Contacts between the two chains:
Residue N605 in protein 2 interacts with residue L123 in protein 1 (closest heavy-atom distance 4.0 Å).
Residue K693 in protein 2 is in contact with residue M152 in protein 1 (closest heavy-atom distance 4.0 Å).
Residue M679 in protein 2 interacts with residue L145 in protein 1 (closest heavy-atom distance 3.7 Å).
Residue T779 in protein 2 interacts with residue Q200 in protein 1 (closest heavy-atom distance 4.2 Å).
Residue Q718 in protein 2 is in contact with residue I173 in protein 1 (closest heavy-atom distance 4.1 Å).
Residue P606 in protein 2 is in contact with residue L123 in protein 1 (closest heavy-atom distance 3.7 Å).
Residue Q690 in protein 2 contacts residue K148 in protein 1 (closest heavy-atom distance 3.9 Å).
Residue N785 in protein 2 is in contact with residue L197 in protein 1 (closest heavy-atom distance 4.2 Å).
Residue E711 in protein 2 is in contact with residue L167 in protein 1 (closest heavy-atom distance 3.5 Å).
Residue I782 in protein 2 interacts with residue L197 in protein 1 (closest heavy-atom distance 4.0 Å).
Residue H669 in protein 2 contacts residue K133 in protein 1 (closest heavy-atom distance 4.3 Å).
Residue L682 in protein 2 interacts with residue Q149 in protein 1 (closest heavy-atom distance 3.5 Å).
Residue T683 in protein 2 interacts with residue F137 in protein 1 (closest heavy-atom distance 4.2 Å).
Residue L686 in protein 2 is in contact with residue L145 in protein 1 (closest heavy-atom distance 3.6 Å).
Residue L686 in protein 2 contacts residue M152 in protein 1 (closest heavy-atom distance 3.9 Å).
Residue F707 in protein 2 interacts with residue T165 in protein 1 (closest heavy-atom distance 3.7 Å).
Residue F707 in protein 2 interacts with residue L164 in protein 1 (closest heavy-atom distance 4.2 Å).
Residue V607 in protein 2 interacts with residue L123 in protein 1 (closest heavy-atom distance 4.0 Å).
Residue M679 in protein 2 contacts residue F137 in protein 1 (closest heavy-atom distance 3.7 Å).
Residue L686 in protein 2 is in contact with residue Q149 in protein 1 (closest heavy-atom distance 4.4 Å).
Residue T779 in protein 2 contacts residue P201 in protein 1 (closest heavy-atom distance 2.6 Å).
Residue L608 in protein 2 is in contact with residue F118 in protein 1 (closest heavy-atom distance 4.0 Å).
Residue T683 in protein 2 interacts with residue L145 in protein 1 (closest heavy-atom distance 3.5 Å).
Residue G783 in protein 2 is in contact with residue L197 in protein 1 (closest heavy-atom distance 3.4 Å).
Residue L780 in protein 2 is in contact with residue Q200 in protein 1 (closest heavy-atom distance 3.8 Å).
Residue L686 in protein 2 contacts residue K148 in protein 1 (closest heavy-atom distance 3.8 Å).
Residue E604 in protein 2 interacts with residue L123 in protein 1 (closest heavy-atom distance 3.4 Å).
Residue L682 in protein 2 contacts residue L145 in protein 1 (closest heavy-atom distance 4.3 Å).
Residue K784 in protein 2 interacts with residue R198 in protein 1 (closest heavy-atom distance 3.9 Å).
Residue T779 in protein 2 is in contact with residue D202 in protein 1 (closest heavy-atom distance 3.3 Å).
Residue N785 in protein 2 contacts residue H196 in protein 1 (closest heavy-atom distance 3.8 Å).
Residue S781 in protein 2 interacts with residue G203 in protein 1 (closest heavy-atom distance 3.8 Å).
Residue N785 in protein 2 is in contact with residue R198 in protein 1 (closest heavy-atom distance 4.3 Å).
Residue H700 in protein 2 contacts residue K162 in protein 1 (closest heavy-atom distance 4.4 Å).
Residue S781 in protein 2 interacts with residue D202 in protein 1 (closest heavy-atom distance 2.9 Å).
Residue S781 in protein 2 interacts with residue Q200 in protein 1 (closest heavy-atom distance 3.2 Å).
Residue E778 in protein 2 is in contact with residue P201 in protein 1 (closest heavy-atom distance 4.0 Å).
Residue I782 in protein 2 contacts residue F191 in protein 1 (closest heavy-atom distance 3.7 Å).
Residue E778 in protein 2 contacts residue D202 in protein 1 (closest heavy-atom distance 3.2 Å).
Residue N680 in protein 2 is in contact with residue F137 in protein 1 (closest heavy-atom distance 4.0 Å).
Residue L689 in protein 2 interacts with residue M152 in protein 1 (closest heavy-atom distance 4.0 Å).
Residue I670 in protein 2 interacts with residue L136 in protein 1 (closest heavy-atom distance 3.8 Å).
Residue F671 in protein 2 interacts with residue L136 in protein 1 (closest heavy-atom distance 3.8 Å).
Residue V607 in protein 2 interacts with residue S122 in protein 1 (closest heavy-atom distance 4.3 Å).
Residue E676 in protein 2 contacts residue L136 in protein 1 (closest heavy-atom distance 3.6 Å).
Residue N605 in protein 2 contacts residue N115 in protein 1 (closest heavy-atom distance 4.0 Å).
Residue L780 in protein 2 is in contact with residue Y199 in protein 1 (closest heavy-atom distance 3.4 Å).
Residue A672 in protein 2 interacts with residue K133 in protein 1 (closest heavy-atom distance 3.8 Å).
Residue S781 in protein 2 is in contact with residue Y199 in protein 1 (closest heavy-atom distance 3.2 Å).
Residue S781 in protein 2 contacts residue R198 in protein 1 (closest heavy-atom distance 3.9 Å).
Residue N788 in protein 2 contacts residue H196 in protein 1 (closest heavy-atom distance 4.4 Å).
Residue E676 in protein 2 interacts with residue F137 in protein 1 (closest heavy-atom distance 4.2 Å).
Residue F707 in protein 2 interacts with residue P166 in protein 1 (closest heavy-atom distance 4.4 Å).
Residue I782 in protein 2 interacts with residue R198 in protein 1 (closest heavy-atom distance 3.4 Å).
Residue M679 in protein 2 contacts residue I142 in protein 1 (closest heavy-atom distance 4.1 Å).
Residue G783 in protein 2 contacts residue R198 in protein 1 (closest heavy-atom distance 2.8 Å).
Residue L704 in protein 2 is in contact with residue L164 in protein 1 (closest heavy-atom distance 3.9 Å).
Residue I782 in protein 2 is in contact with residue Y199 in protein 1 (closest heavy-atom distance 4.0 Å).
Residue N605 in protein 2 is in contact with residue N119 in protein 1 (closest heavy-atom distance 3.6 Å).
Residue L780 in protein 2 is in contact with residue I187 in protein 1 (closest heavy-atom distance 4.4 Å).

This data describes a binding interaction between two proteins.

Sequence of protein 2:
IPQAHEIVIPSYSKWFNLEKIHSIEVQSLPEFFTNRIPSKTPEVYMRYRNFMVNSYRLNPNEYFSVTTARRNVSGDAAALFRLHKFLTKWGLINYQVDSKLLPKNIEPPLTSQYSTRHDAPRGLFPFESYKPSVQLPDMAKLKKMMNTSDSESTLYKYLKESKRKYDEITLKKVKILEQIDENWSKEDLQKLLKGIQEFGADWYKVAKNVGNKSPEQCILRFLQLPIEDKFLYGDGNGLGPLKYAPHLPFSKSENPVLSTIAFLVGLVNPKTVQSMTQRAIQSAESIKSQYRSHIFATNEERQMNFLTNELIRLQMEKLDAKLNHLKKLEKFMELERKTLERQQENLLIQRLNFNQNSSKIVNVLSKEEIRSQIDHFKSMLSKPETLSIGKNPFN

Sequence of protein 1:
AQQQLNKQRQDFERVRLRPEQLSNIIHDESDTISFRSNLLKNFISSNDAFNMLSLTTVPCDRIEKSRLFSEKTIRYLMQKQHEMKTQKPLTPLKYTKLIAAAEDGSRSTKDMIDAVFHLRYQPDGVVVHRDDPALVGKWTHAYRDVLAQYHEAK